Interface contacts:
Residue K31 in the second protein interacts with residue V25 in the first protein (closest heavy-atom distance 3.9 Å).
Residue N38 in the second protein contacts residue M129 in the first protein (closest heavy-atom distance 4.0 Å).
Residue A29 in the second protein is in contact with residue N23 in the first protein (closest heavy-atom distance 3.9 Å).
Residue G94 in the second protein contacts residue T134 in the first protein (closest heavy-atom distance 2.9 Å).
Residue D100 in the second protein is in contact with residue N23 in the first protein (closest heavy-atom distance 3.7 Å).
Residue T34 in the second protein is in contact with residue Y71 in the first protein (closest heavy-atom distance 3.6 Å).
Residue M61 in the second protein is in contact with residue G75 in the first protein (closest heavy-atom distance 3.3 Å).
Residue A93 in the second protein interacts with residue M129 in the first protein (closest heavy-atom distance 3.6 Å).
Residue T34 in the second protein interacts with residue R73 in the first protein (closest heavy-atom distance 3.2 Å).
Residue L28 in the second protein is in contact with residue N23 in the first protein (closest heavy-atom distance 3.4 Å).
Residue N38 in the second protein interacts with residue F72 in the first protein (closest heavy-atom distance 3.4 Å).
Residue G59 in the second protein interacts with residue E76 in the first protein (closest heavy-atom distance 3.9 Å).
Residue F32 in the second protein contacts residue Y77 in the first protein (closest heavy-atom distance 3.5 Å).
Residue K31 in the second protein interacts with residue N23 in the first protein (closest heavy-atom distance 3.4 Å).
Residue G30 in the second protein is in contact with residue D102 in the first protein (closest heavy-atom distance 3.4 Å).
Residue A88 in the second protein contacts residue D139 in the first protein (closest heavy-atom distance 3.9 Å).
Residue G94 in the second protein is in contact with residue G136 in the first protein (closest heavy-atom distance 3.6 Å).
Residue F32 in the second protein interacts with residue Q135 in the first protein (closest heavy-atom distance 3.4 Å).
Residue G39 in the second protein is in contact with residue M129 in the first protein (closest heavy-atom distance 3.6 Å).
Residue L86 in the second protein interacts with residue V150 in the first protein (closest heavy-atom distance 4.0 Å).
Residue D60 in the second protein is in contact with residue D102 in the first protein (closest heavy-atom distance 3.3 Å).
Residue G30 in the second protein contacts residue G103 in the first protein (closest heavy-atom distance 3.8 Å).
Residue G94 in the second protein is in contact with residue Q135 in the first protein (closest heavy-atom distance 3.4 Å).
Residue M61 in the second protein is in contact with residue E76 in the first protein (closest heavy-atom distance 3.9 Å).
Residue G36 in the second protein interacts with residue R73 in the first protein (closest heavy-atom distance 2.9 Å).
Residue D57 in the second protein contacts residue Y71 in the first protein (closest heavy-atom distance 3.2 Å).
Residue E96 in the second protein contacts residue G103 in the first protein (closest heavy-atom distance 3.2 Å).
Residue L28 in the second protein interacts with residue L22 in the first protein (closest heavy-atom distance 3.5 Å).
Residue K31 in the second protein contacts residue D102 in the first protein (closest heavy-atom distance 3.8 Å).
Residue F32 in the second protein interacts with residue G103 in the first protein (closest heavy-atom distance 4.0 Å).
Residue G94 in the second protein is in contact with residue G74 in the first protein (closest heavy-atom distance 3.6 Å).
Residue L58 in the second protein interacts with residue E76 in the first protein (closest heavy-atom distance 3.7 Å).
Residue A93 in the second protein contacts residue R73 in the first protein (closest heavy-atom distance 3.6 Å).
Residue A43 in the second protein is in contact with residue L115 in the first protein (closest heavy-atom distance 4.1 Å).
Residue A29 in the second protein is in contact with residue A20 in the first protein (closest heavy-atom distance 3.9 Å).
Residue E96 in the second protein interacts with residue V150 in the first protein (closest heavy-atom distance 3.6 Å).
Residue G39 in the second protein contacts residue N128 in the first protein (closest heavy-atom distance 3.1 Å).
Residue A29 in the second protein is in contact with residue G24 in the first protein (closest heavy-atom distance 4.0 Å).
Residue A88 in the second protein contacts residue T138 in the first protein (closest heavy-atom distance 3.7 Å).
Residue L28 in the second protein is in contact with residue G24 in the first protein (closest heavy-atom distance 3.2 Å).
Residue T34 in the second protein contacts residue G75 in the first protein (closest heavy-atom distance 4.0 Å).
Residue L86 in the second protein is in contact with residue D139 in the first protein (closest heavy-atom distance 3.7 Å).
Residue I35 in the second protein interacts with residue R73 in the first protein (closest heavy-atom distance 3.8 Å).
Residue L28 in the second protein is in contact with residue A20 in the first protein (closest heavy-atom distance 3.2 Å).
Residue Q27 in the second protein is in contact with residue A20 in the first protein (closest heavy-atom distance 3.5 Å).
Residue A92 in the second protein contacts residue L115 in the first protein (closest heavy-atom distance 4.0 Å).
Residue N63 in the second protein contacts residue Y71 in the first protein (closest heavy-atom distance 2.9 Å).
Residue D95 in the second protein interacts with residue G136 in the first protein (closest heavy-atom distance 3.7 Å).
Residue L86 in the second protein contacts residue V137 in the first protein (closest heavy-atom distance 3.7 Å).
Residue F32 in the second protein contacts residue G136 in the first protein (closest heavy-atom distance 3.6 Å).
Residue D60 in the second protein contacts residue Y77 in the first protein (closest heavy-atom distance 2.8 Å).
Residue T34 in the second protein is in contact with residue G74 in the first protein (closest heavy-atom distance 4.1 Å).
Residue M61 in the second protein interacts with residue Y71 in the first protein (closest heavy-atom distance 3.9 Å).
Residue A37 in the second protein is in contact with residue R73 in the first protein (closest heavy-atom distance 3.4 Å).
Residue D95 in the second protein is in contact with residue V137 in the first protein (closest heavy-atom distance 3.4 Å).
Residue D60 in the second protein is in contact with residue A101 in the first protein (closest heavy-atom distance 3.6 Å).
Residue Y78 in the second protein contacts residue N23 in the first protein (closest heavy-atom distance 3.7 Å).
Residue P1 in the second protein is in contact with residue A114 in the first protein (closest heavy-atom distance 3.6 Å).
Residue T87 in the second protein interacts with residue D139 in the first protein (closest heavy-atom distance 3.6 Å).
Residue N38 in the second protein is in contact with residue L115 in the first protein (closest heavy-atom distance 3.5 Å).

Sequence of the second protein:
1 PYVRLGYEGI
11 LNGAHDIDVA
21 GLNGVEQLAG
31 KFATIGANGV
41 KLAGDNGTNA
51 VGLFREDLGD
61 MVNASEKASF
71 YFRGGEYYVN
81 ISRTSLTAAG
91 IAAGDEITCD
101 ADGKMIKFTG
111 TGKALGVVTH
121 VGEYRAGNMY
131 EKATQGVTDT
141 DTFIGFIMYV

Sequence of the first protein:
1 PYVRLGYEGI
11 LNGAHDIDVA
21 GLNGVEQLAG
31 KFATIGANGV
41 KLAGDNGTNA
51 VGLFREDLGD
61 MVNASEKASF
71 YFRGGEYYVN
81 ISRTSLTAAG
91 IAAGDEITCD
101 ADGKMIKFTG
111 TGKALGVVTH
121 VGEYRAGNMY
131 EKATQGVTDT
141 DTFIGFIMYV

These two protein chains interact to form a complex.